Sequence of the second protein:
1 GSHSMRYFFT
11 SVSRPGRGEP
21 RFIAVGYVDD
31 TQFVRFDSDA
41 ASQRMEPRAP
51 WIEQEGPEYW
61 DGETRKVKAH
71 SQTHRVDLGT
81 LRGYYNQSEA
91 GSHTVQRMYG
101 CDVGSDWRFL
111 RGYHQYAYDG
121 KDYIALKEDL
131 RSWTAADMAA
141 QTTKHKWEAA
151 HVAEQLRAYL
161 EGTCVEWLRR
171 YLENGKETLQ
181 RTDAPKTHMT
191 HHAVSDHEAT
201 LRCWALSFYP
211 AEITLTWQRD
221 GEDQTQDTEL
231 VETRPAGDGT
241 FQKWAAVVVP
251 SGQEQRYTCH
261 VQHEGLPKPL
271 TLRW

Sequence of the first protein:
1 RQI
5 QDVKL

Interface contacts:
Residue D77 in the second protein is in contact with residue L9 in the first protein (closest heavy-atom distance 2.9 Å).
Residue Y7 in the second protein interacts with residue R1 in the first protein (closest heavy-atom distance 3.0 Å).
Residue Y123 in the second protein interacts with residue L9 in the first protein (closest heavy-atom distance 4.0 Å).
Residue W147 in the second protein interacts with residue L9 in the first protein (closest heavy-atom distance 3.7 Å).
Residue W147 in the second protein interacts with residue V7 in the first protein (closest heavy-atom distance 3.5 Å).
Residue T143 in the second protein is in contact with residue K8 in the first protein (closest heavy-atom distance 4.8 Å).
Residue Y116 in the second protein contacts residue L9 in the first protein (closest heavy-atom distance 3.8 Å).
Residue I124 in the second protein contacts residue L9 in the first protein (closest heavy-atom distance 4.3 Å).
Residue Y99 in the second protein contacts residue Q2 in the first protein (closest heavy-atom distance 3.3 Å).
Residue D77 in the second protein contacts residue V7 in the first protein (closest heavy-atom distance 4.6 Å).
Residue K66 in the second protein is in contact with residue I3 in the first protein (closest heavy-atom distance 3.5 Å).
Residue T73 in the second protein contacts residue K8 in the first protein (closest heavy-atom distance 3.6 Å).
Residue K146 in the second protein interacts with residue L9 in the first protein (closest heavy-atom distance 2.8 Å).
Residue D77 in the second protein contacts residue K8 in the first protein (closest heavy-atom distance 3.8 Å).
Residue Y7 in the second protein contacts residue Q2 in the first protein (closest heavy-atom distance 3.7 Å).
Residue R97 in the second protein interacts with residue V7 in the first protein (closest heavy-atom distance 3.6 Å).
Residue V152 in the second protein interacts with residue V7 in the first protein (closest heavy-atom distance 4.6 Å).
Residue H70 in the second protein interacts with residue Q2 in the first protein (closest heavy-atom distance 4.8 Å).
Residue Y99 in the second protein is in contact with residue R1 in the first protein (closest heavy-atom distance 5.0 Å).
Residue L156 in the second protein interacts with residue V7 in the first protein (closest heavy-atom distance 4.2 Å).
Residue Y84 in the second protein interacts with residue L9 in the first protein (closest heavy-atom distance 3.4 Å).
Residue V76 in the second protein contacts residue K8 in the first protein (closest heavy-atom distance 4.0 Å).
Residue T73 in the second protein interacts with residue V7 in the first protein (closest heavy-atom distance 2.9 Å).
Residue T80 in the second protein is in contact with residue L9 in the first protein (closest heavy-atom distance 3.9 Å).
Residue K66 in the second protein is in contact with residue Q2 in the first protein (closest heavy-atom distance 2.9 Å).
Residue M45 in the second protein is in contact with residue Q2 in the first protein (closest heavy-atom distance 3.3 Å).
Residue M5 in the second protein contacts residue R1 in the first protein (closest heavy-atom distance 3.7 Å).
Residue A69 in the second protein interacts with residue D6 in the first protein (closest heavy-atom distance 4.2 Å).
Residue H114 in the second protein interacts with residue V7 in the first protein (closest heavy-atom distance 4.0 Å).
Residue L81 in the second protein contacts residue L9 in the first protein (closest heavy-atom distance 3.6 Å).
Residue Q155 in the second protein interacts with residue Q5 in the first protein (closest heavy-atom distance 3.0 Å).
Residue T73 in the second protein is in contact with residue D6 in the first protein (closest heavy-atom distance 2.4 Å).
Residue V152 in the second protein contacts residue Q5 in the first protein (closest heavy-atom distance 4.4 Å).
Residue W167 in the second protein interacts with residue R1 in the first protein (closest heavy-atom distance 3.3 Å).
Residue Y99 in the second protein contacts residue I3 in the first protein (closest heavy-atom distance 3.1 Å).
Residue T163 in the second protein is in contact with residue R1 in the first protein (closest heavy-atom distance 3.9 Å).
Residue L156 in the second protein contacts residue Q5 in the first protein (closest heavy-atom distance 3.1 Å).
Residue Y171 in the second protein contacts residue R1 in the first protein (closest heavy-atom distance 2.7 Å).
Residue T143 in the second protein contacts residue L9 in the first protein (closest heavy-atom distance 2.8 Å).
Residue Y159 in the second protein is in contact with residue Q2 in the first protein (closest heavy-atom distance 3.8 Å).
Residue L156 in the second protein contacts residue I3 in the first protein (closest heavy-atom distance 3.6 Å).
Residue Y59 in the second protein is in contact with residue R1 in the first protein (closest heavy-atom distance 4.3 Å).
Residue K66 in the second protein interacts with residue R1 in the first protein (closest heavy-atom distance 3.8 Å).
Residue Y116 in the second protein is in contact with residue V7 in the first protein (closest heavy-atom distance 3.4 Å).
Residue V95 in the second protein interacts with residue L9 in the first protein (closest heavy-atom distance 4.8 Å).
Residue Y159 in the second protein is in contact with residue R1 in the first protein (closest heavy-atom distance 2.6 Å).
Residue Y159 in the second protein is in contact with residue I3 in the first protein (closest heavy-atom distance 3.6 Å).
Residue F9 in the second protein is in contact with residue Q2 in the first protein (closest heavy-atom distance 4.1 Å).
Residue R97 in the second protein interacts with residue I3 in the first protein (closest heavy-atom distance 4.0 Å).
Residue F33 in the second protein contacts residue R1 in the first protein (closest heavy-atom distance 4.5 Å).
Residue E63 in the second protein is in contact with residue R1 in the first protein (closest heavy-atom distance 3.6 Å).
Residue Q155 in the second protein is in contact with residue I3 in the first protein (closest heavy-atom distance 4.8 Å).
Residue V67 in the second protein interacts with residue Q2 in the first protein (closest heavy-atom distance 3.5 Å).
Residue K146 in the second protein interacts with residue K8 in the first protein (closest heavy-atom distance 3.8 Å).
Residue E63 in the second protein is in contact with residue Q2 in the first protein (closest heavy-atom distance 3.0 Å).
Residue T64 in the second protein interacts with residue Q2 in the first protein (closest heavy-atom distance 4.9 Å).
Residue W147 in the second protein contacts residue K8 in the first protein (closest heavy-atom distance 3.0 Å).

This data describes a binding interaction between two proteins.